Interface contacts:
Residue R43 in the first protein interacts with residue E40 in the second protein (closest heavy-atom distance 3.6 Å).
Residue Y25 in the first protein contacts residue Y25 in the second protein (closest heavy-atom distance 3.8 Å).
Residue V15 in the first protein is in contact with residue I18 in the second protein (closest heavy-atom distance 4.9 Å).
Residue L7 in the first protein is in contact with residue L7 in the second protein (closest heavy-atom distance 3.7 Å).
Residue L4 in the first protein interacts with residue L4 in the second protein (closest heavy-atom distance 3.6 Å).
Residue Y11 in the first protein is in contact with residue Y11 in the second protein (closest heavy-atom distance 3.8 Å).
Residue L7 in the first protein contacts residue R8 in the second protein (closest heavy-atom distance 4.4 Å).
Residue I26 in the first protein is in contact with residue Y25 in the second protein (closest heavy-atom distance 4.0 Å).
Residue A3 in the first protein contacts residue L4 in the second protein (closest heavy-atom distance 3.9 Å).
Residue I18 in the first protein is in contact with residue V15 in the second protein (closest heavy-atom distance 3.6 Å).
Residue M22 in the first protein interacts with residue Y25 in the second protein (closest heavy-atom distance 4.0 Å).
Residue A14 in the first protein contacts residue V15 in the second protein (closest heavy-atom distance 4.4 Å).
Residue Y11 in the first protein is in contact with residue A14 in the second protein (closest heavy-atom distance 3.7 Å).
Residue L7 in the first protein is in contact with residue L4 in the second protein (closest heavy-atom distance 3.9 Å).
Residue Y11 in the first protein contacts residue I18 in the second protein (closest heavy-atom distance 4.9 Å).
Residue V15 in the first protein contacts residue V15 in the second protein (closest heavy-atom distance 3.9 Å).
Residue L7 in the first protein is in contact with residue Y11 in the second protein (closest heavy-atom distance 3.4 Å).
Residue L4 in the first protein is in contact with residue Y11 in the second protein (closest heavy-atom distance 4.7 Å).
Residue L4 in the first protein contacts residue L7 in the second protein (closest heavy-atom distance 4.2 Å).
Residue E47 in the first protein contacts residue E47 in the second protein (closest heavy-atom distance 2.8 Å).
Residue R8 in the first protein is in contact with residue Y11 in the second protein (closest heavy-atom distance 3.6 Å).
Residue M22 in the first protein contacts residue I26 in the second protein (closest heavy-atom distance 4.8 Å).
Residue R50 in the first protein contacts residue R50 in the second protein (closest heavy-atom distance 3.9 Å).
Residue R43 in the first protein interacts with residue R43 in the second protein (closest heavy-atom distance 4.5 Å).
Residue Y11 in the first protein contacts residue V15 in the second protein (closest heavy-atom distance 3.4 Å).
Residue Y25 in the first protein interacts with residue S29 in the second protein (closest heavy-atom distance 3.3 Å).
Residue I18 in the first protein contacts residue M22 in the second protein (closest heavy-atom distance 4.3 Å).
Residue M22 in the first protein interacts with residue M22 in the second protein (closest heavy-atom distance 3.5 Å).
Residue I18 in the first protein interacts with residue I18 in the second protein (closest heavy-atom distance 3.9 Å).
Residue Y25 in the first protein is in contact with residue I26 in the second protein (closest heavy-atom distance 3.8 Å).

Sequence of the first protein:
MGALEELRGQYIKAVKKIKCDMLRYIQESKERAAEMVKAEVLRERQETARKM

Sequence of the second protein:
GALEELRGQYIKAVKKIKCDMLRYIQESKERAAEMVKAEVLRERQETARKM

The following describes two proteins that form a bound complex.